Interface contacts:
Residue E137 in the first protein contacts residue S89 in the second protein (closest heavy-atom distance 3.2 Å).
Residue R187 in the first protein interacts with residue V118 in the second protein (closest heavy-atom distance 2.9 Å).
Residue D136 in the first protein is in contact with residue K90 in the second protein (closest heavy-atom distance 3.1 Å).
Residue L85 in the first protein contacts residue P128 in the second protein (closest heavy-atom distance 3.6 Å).
Residue G190 in the first protein interacts with residue I16 in the second protein (closest heavy-atom distance 3.6 Å).
Residue E120 in the first protein is in contact with residue P120 in the second protein (closest heavy-atom distance 3.3 Å).
Residue D174 in the first protein interacts with residue N25 in the second protein (closest heavy-atom distance 2.7 Å).
Residue V127 in the first protein is in contact with residue P86 in the second protein (closest heavy-atom distance 3.5 Å).
Residue D128 in the first protein is in contact with residue N24 in the second protein (closest heavy-atom distance 3.4 Å).
Residue G189 in the first protein interacts with residue T34 in the second protein (closest heavy-atom distance 3.4 Å).
Residue D180 in the first protein is in contact with residue R41 in the second protein (closest heavy-atom distance 2.6 Å).
Residue G189 in the first protein interacts with residue R82 in the second protein (closest heavy-atom distance 2.4 Å).
Residue E133 in the first protein contacts residue S89 in the second protein (closest heavy-atom distance 3.6 Å).
Residue L188 in the first protein interacts with residue H18 in the second protein (closest heavy-atom distance 3.6 Å).
Residue N121 in the first protein contacts residue P122 in the second protein (closest heavy-atom distance 3.3 Å).
Residue V61 in the first protein interacts with residue P128 in the second protein (closest heavy-atom distance 3.4 Å).
Residue L85 in the first protein contacts residue T126 in the second protein (closest heavy-atom distance 3.3 Å).
Residue S176 in the first protein interacts with residue N25 in the second protein (closest heavy-atom distance 3.2 Å).
Residue L188 in the first protein contacts residue Y20 in the second protein (closest heavy-atom distance 3.5 Å).
Residue G190 in the first protein interacts with residue R82 in the second protein (closest heavy-atom distance 3.2 Å).
Residue V61 in the first protein contacts residue R127 in the second protein (closest heavy-atom distance 2.8 Å).
Residue L188 in the first protein interacts with residue R82 in the second protein (closest heavy-atom distance 3.6 Å).
Residue Y179 in the first protein contacts residue Y20 in the second protein (closest heavy-atom distance 2.9 Å).
Residue S176 in the first protein interacts with residue I27 in the second protein (closest heavy-atom distance 3.5 Å).
Residue Y179 in the first protein is in contact with residue H29 in the second protein (closest heavy-atom distance 2.8 Å).
Residue D128 in the first protein interacts with residue S22 in the second protein (closest heavy-atom distance 3.2 Å).
Residue D136 in the first protein interacts with residue S91 in the second protein (closest heavy-atom distance 2.9 Å).
Residue G190 in the first protein contacts residue I33 in the second protein (closest heavy-atom distance 3.2 Å).
Residue R187 in the first protein contacts residue R84 in the second protein (closest heavy-atom distance 2.9 Å).
Residue H84 in the first protein interacts with residue T126 in the second protein (closest heavy-atom distance 3.2 Å).
Residue E120 in the first protein is in contact with residue H123 in the second protein (closest heavy-atom distance 3.3 Å).
Residue K117 in the first protein is in contact with residue H123 in the second protein (closest heavy-atom distance 3.5 Å).
Residue L188 in the first protein is in contact with residue H29 in the second protein (closest heavy-atom distance 3.7 Å).
Residue E120 in the first protein is in contact with residue I121 in the second protein (closest heavy-atom distance 2.9 Å).
Residue K117 in the first protein interacts with residue D124 in the second protein (closest heavy-atom distance 2.6 Å).
Residue G190 in the first protein contacts residue T34 in the second protein (closest heavy-atom distance 3.1 Å).
Residue L188 in the first protein interacts with residue G35 in the second protein (closest heavy-atom distance 3.3 Å).
Residue P20 in the first protein is in contact with residue H123 in the second protein (closest heavy-atom distance 3.6 Å).
Residue Y113 in the first protein contacts residue D124 in the second protein (closest heavy-atom distance 3.0 Å).
Residue D174 in the first protein contacts residue E54 in the second protein (closest heavy-atom distance 3.3 Å).
Residue I132 in the first protein interacts with residue P86 in the second protein (closest heavy-atom distance 3.7 Å).
Residue G171 in the first protein interacts with residue N24 in the second protein (closest heavy-atom distance 3.7 Å).
Residue E60 in the first protein is in contact with residue R127 in the second protein (closest heavy-atom distance 3.0 Å).
Residue P20 in the first protein is in contact with residue D124 in the second protein (closest heavy-atom distance 3.3 Å).
Residue D128 in the first protein interacts with residue Y23 in the second protein (closest heavy-atom distance 2.7 Å).
Residue E137 in the first protein interacts with residue K90 in the second protein (closest heavy-atom distance 3.3 Å).
Residue N121 in the first protein interacts with residue H123 in the second protein (closest heavy-atom distance 2.9 Å).
Residue H84 in the first protein is in contact with residue D124 in the second protein (closest heavy-atom distance 3.3 Å).
Residue D136 in the first protein contacts residue G88 in the second protein (closest heavy-atom distance 3.1 Å).
Residue D136 in the first protein is in contact with residue S89 in the second protein (closest heavy-atom distance 3.4 Å).
Residue H84 in the first protein interacts with residue G125 in the second protein (closest heavy-atom distance 3.6 Å).
Residue V173 in the first protein is in contact with residue N24 in the second protein (closest heavy-atom distance 2.9 Å).
Residue L186 in the first protein contacts residue Y20 in the second protein (closest heavy-atom distance 3.6 Å).
Residue L88 in the first protein interacts with residue S89 in the second protein (closest heavy-atom distance 3.2 Å).
Residue R187 in the first protein is in contact with residue R82 in the second protein (closest heavy-atom distance 3.6 Å).
Residue I130 in the first protein contacts residue P122 in the second protein (closest heavy-atom distance 3.6 Å).
Residue E60 in the first protein contacts residue K129 in the second protein (closest heavy-atom distance 3.2 Å).
Residue E123 in the first protein contacts residue R84 in the second protein (closest heavy-atom distance 2.7 Å).
Residue R43 in the first protein is in contact with residue T126 in the second protein (closest heavy-atom distance 3.6 Å).
Residue V61 in the first protein is in contact with residue K129 in the second protein (closest heavy-atom distance 3.6 Å).

Sequence of the first protein:
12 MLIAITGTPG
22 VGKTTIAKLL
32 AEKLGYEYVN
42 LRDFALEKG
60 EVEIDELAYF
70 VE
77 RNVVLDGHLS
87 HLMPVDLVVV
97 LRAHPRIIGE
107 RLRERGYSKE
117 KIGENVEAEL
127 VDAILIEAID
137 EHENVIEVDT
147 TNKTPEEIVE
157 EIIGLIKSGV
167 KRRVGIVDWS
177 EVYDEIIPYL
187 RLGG

This data describes a binding interaction between two proteins.

Sequence of the second protein:
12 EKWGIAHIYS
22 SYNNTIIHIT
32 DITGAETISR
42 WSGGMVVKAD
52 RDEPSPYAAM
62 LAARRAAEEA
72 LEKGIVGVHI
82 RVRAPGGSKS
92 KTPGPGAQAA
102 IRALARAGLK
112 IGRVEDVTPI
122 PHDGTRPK